Sequence of the second protein:
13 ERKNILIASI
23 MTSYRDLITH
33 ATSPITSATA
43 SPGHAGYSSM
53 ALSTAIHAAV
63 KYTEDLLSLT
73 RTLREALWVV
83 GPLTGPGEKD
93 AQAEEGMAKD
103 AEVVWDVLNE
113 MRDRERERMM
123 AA

These two protein chains interact to form a complex.

Sequence of the first protein:
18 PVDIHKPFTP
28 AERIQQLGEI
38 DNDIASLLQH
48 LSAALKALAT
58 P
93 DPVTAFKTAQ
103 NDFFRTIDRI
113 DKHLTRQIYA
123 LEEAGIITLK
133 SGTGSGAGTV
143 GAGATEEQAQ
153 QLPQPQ

Residue-level contacts at the interface:
Residue K15 in the second protein contacts residue L123 in the first protein (closest heavy-atom distance 3.8 Å).
Residue I19 in the second protein interacts with residue D113 in the first protein (closest heavy-atom distance 4.3 Å).
Residue D67 in the second protein contacts residue I41 in the first protein (closest heavy-atom distance 3.4 Å).
Residue K101 in the second protein is in contact with residue P157 in the first protein (closest heavy-atom distance 3.4 Å).
Residue R76 in the second protein contacts residue L123 in the first protein (closest heavy-atom distance 3.3 Å).
Residue R27 in the second protein is in contact with residue F105 in the first protein (closest heavy-atom distance 3.4 Å).
Residue L68 in the second protein interacts with residue I41 in the first protein (closest heavy-atom distance 3.6 Å).
Residue G83 in the second protein is in contact with residue S137 in the first protein (closest heavy-atom distance 4.1 Å).
Residue W80 in the second protein is in contact with residue E125 in the first protein (closest heavy-atom distance 4.4 Å).
Residue W80 in the second protein contacts residue P27 in the first protein (closest heavy-atom distance 3.5 Å).
Residue A93 in the second protein interacts with residue A151 in the first protein (closest heavy-atom distance 4.2 Å).
Residue E104 in the second protein contacts residue P157 in the first protein (closest heavy-atom distance 3.6 Å).
Residue K101 in the second protein is in contact with residue P155 in the first protein (closest heavy-atom distance 3.4 Å).
Residue K15 in the second protein interacts with residue I120 in the first protein (closest heavy-atom distance 3.2 Å).
Residue K101 in the second protein interacts with residue Q156 in the first protein (closest heavy-atom distance 4.0 Å).
Residue I22 in the second protein is in contact with residue I109 in the first protein (closest heavy-atom distance 4.6 Å).
Residue I37 in the second protein is in contact with residue L55 in the first protein (closest heavy-atom distance 4.8 Å).
Residue I30 in the second protein is in contact with residue L48 in the first protein (closest heavy-atom distance 3.8 Å).
Residue Y26 in the second protein contacts residue F105 in the first protein (closest heavy-atom distance 4.1 Å).
Residue Q94 in the second protein is in contact with residue T147 in the first protein (closest heavy-atom distance 3.0 Å).
Residue G83 in the second protein contacts residue T135 in the first protein (closest heavy-atom distance 4.1 Å).
Residue K101 in the second protein contacts residue Q158 in the first protein (closest heavy-atom distance 3.0 Å).
Residue L71 in the second protein contacts residue I41 in the first protein (closest heavy-atom distance 3.7 Å).
Residue Y64 in the second protein contacts residue L44 in the first protein (closest heavy-atom distance 3.1 Å).
Residue I30 in the second protein interacts with residue F105 in the first protein (closest heavy-atom distance 3.4 Å).
Residue Q94 in the second protein interacts with residue Q150 in the first protein (closest heavy-atom distance 4.0 Å).
Residue E97 in the second protein interacts with residue L154 in the first protein (closest heavy-atom distance 3.2 Å).
Residue E77 in the second protein contacts residue I31 in the first protein (closest heavy-atom distance 3.8 Å).
Residue K101 in the second protein is in contact with residue L154 in the first protein (closest heavy-atom distance 3.1 Å).
Residue L71 in the second protein contacts residue L116 in the first protein (closest heavy-atom distance 3.9 Å).
Residue W80 in the second protein contacts residue A28 in the first protein (closest heavy-atom distance 4.2 Å).
Residue Q94 in the second protein is in contact with residue A151 in the first protein (closest heavy-atom distance 3.5 Å).
Residue L75 in the second protein contacts residue L123 in the first protein (closest heavy-atom distance 4.1 Å).
Residue E97 in the second protein interacts with residue Q150 in the first protein (closest heavy-atom distance 4.2 Å).
Residue K15 in the second protein contacts residue Q119 in the first protein (closest heavy-atom distance 3.6 Å).
Residue V82 in the second protein contacts residue T130 in the first protein (closest heavy-atom distance 3.6 Å).
Residue R76 in the second protein interacts with residue R30 in the first protein (closest heavy-atom distance 2.9 Å).
Residue E97 in the second protein is in contact with residue A151 in the first protein (closest heavy-atom distance 3.5 Å).
Residue L71 in the second protein is in contact with residue I37 in the first protein (closest heavy-atom distance 4.5 Å).
Residue L18 in the second protein is in contact with residue D113 in the first protein (closest heavy-atom distance 3.2 Å).
Residue Y64 in the second protein interacts with residue I41 in the first protein (closest heavy-atom distance 4.6 Å).
Residue E97 in the second protein contacts residue P155 in the first protein (closest heavy-atom distance 3.6 Å).
Residue L18 in the second protein contacts residue I120 in the first protein (closest heavy-atom distance 3.6 Å).
Residue R14 in the second protein contacts residue I128 in the first protein (closest heavy-atom distance 3.4 Å).
Residue L79 in the second protein contacts residue T135 in the first protein (closest heavy-atom distance 3.5 Å).
Residue L71 in the second protein interacts with residue D38 in the first protein (closest heavy-atom distance 4.5 Å).
Residue E97 in the second protein contacts residue Q153 in the first protein (closest heavy-atom distance 4.6 Å).
Residue R27 in the second protein interacts with residue F106 in the first protein (closest heavy-atom distance 3.2 Å).
Residue Y64 in the second protein interacts with residue L45 in the first protein (closest heavy-atom distance 3.5 Å).
Residue L85 in the second protein interacts with residue A139 in the first protein (closest heavy-atom distance 3.5 Å).
Residue L18 in the second protein contacts residue L116 in the first protein (closest heavy-atom distance 3.5 Å).
Residue L75 in the second protein contacts residue E125 in the first protein (closest heavy-atom distance 3.2 Å).
Residue I22 in the second protein interacts with residue D113 in the first protein (closest heavy-atom distance 3.4 Å).
Residue R14 in the second protein is in contact with residue G127 in the first protein (closest heavy-atom distance 2.4 Å).
Residue L71 in the second protein is in contact with residue L34 in the first protein (closest heavy-atom distance 4.3 Å).
Residue V81 in the second protein is in contact with residue T135 in the first protein (closest heavy-atom distance 3.7 Å).
Residue Q94 in the second protein is in contact with residue E148 in the first protein (closest heavy-atom distance 4.3 Å).
Residue L18 in the second protein is in contact with residue T117 in the first protein (closest heavy-atom distance 4.8 Å).
Residue G98 in the second protein contacts residue Q150 in the first protein (closest heavy-atom distance 4.2 Å).
Residue T74 in the second protein is in contact with residue L34 in the first protein (closest heavy-atom distance 4.1 Å).